Sequence of the second protein:
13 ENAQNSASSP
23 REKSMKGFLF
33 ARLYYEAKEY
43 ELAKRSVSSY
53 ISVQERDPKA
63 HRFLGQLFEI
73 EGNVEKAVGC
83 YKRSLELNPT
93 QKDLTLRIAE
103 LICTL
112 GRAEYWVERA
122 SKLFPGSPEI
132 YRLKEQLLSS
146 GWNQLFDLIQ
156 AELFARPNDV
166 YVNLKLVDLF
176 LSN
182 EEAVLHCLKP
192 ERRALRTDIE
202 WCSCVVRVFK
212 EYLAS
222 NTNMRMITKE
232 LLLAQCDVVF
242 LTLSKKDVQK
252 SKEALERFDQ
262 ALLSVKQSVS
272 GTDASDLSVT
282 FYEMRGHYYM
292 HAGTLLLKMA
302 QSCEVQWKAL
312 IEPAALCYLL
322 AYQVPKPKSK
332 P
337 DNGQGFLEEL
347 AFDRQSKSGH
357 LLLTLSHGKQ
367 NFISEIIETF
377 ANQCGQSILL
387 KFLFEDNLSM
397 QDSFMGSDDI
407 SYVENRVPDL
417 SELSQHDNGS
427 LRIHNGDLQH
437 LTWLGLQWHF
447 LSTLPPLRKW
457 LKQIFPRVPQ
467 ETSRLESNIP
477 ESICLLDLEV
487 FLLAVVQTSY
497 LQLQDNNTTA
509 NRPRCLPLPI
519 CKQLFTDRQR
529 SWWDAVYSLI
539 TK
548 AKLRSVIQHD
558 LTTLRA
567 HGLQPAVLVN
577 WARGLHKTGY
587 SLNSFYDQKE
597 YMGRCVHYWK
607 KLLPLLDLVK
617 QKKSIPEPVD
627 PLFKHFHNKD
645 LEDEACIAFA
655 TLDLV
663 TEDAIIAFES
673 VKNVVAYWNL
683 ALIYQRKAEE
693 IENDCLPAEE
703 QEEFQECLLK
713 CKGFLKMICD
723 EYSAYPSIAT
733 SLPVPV

This data describes a binding interaction between two proteins.

Residue-level contacts at the interface:
Residue L609 in the second protein interacts with residue P518 in the first protein (closest heavy-atom distance 4.7 Å).

Sequence of the first protein:
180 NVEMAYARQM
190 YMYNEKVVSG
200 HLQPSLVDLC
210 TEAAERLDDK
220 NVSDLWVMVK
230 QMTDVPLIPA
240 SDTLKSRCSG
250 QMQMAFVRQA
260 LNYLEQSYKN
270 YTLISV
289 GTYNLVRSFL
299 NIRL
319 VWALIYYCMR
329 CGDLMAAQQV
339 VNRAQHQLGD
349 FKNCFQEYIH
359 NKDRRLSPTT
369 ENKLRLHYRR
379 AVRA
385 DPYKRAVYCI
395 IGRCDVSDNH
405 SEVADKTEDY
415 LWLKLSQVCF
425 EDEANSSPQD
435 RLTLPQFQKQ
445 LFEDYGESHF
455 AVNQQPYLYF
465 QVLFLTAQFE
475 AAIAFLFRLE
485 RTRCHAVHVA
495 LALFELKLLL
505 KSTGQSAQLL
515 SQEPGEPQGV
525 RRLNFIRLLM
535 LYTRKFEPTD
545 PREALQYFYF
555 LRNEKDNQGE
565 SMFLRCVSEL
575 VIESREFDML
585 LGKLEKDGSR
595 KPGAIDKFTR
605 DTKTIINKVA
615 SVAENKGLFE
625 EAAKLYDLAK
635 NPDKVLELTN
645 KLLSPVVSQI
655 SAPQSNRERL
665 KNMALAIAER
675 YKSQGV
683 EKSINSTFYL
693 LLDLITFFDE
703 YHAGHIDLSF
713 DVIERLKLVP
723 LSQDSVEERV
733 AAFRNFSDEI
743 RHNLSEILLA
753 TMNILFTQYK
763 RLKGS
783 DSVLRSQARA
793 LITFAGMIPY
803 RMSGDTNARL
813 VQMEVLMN